Interface contacts:
Residue L8 in chain A is in contact with residue D77 in chain B (closest heavy-atom distance 2.3 Å).
Residue D9 in chain A interacts with residue D77 in chain B (closest heavy-atom distance 4.5 Å).
Residue S7 in chain A is in contact with residue D77 in chain B (closest heavy-atom distance 3.6 Å).
Residue L8 in chain A contacts residue L73 in chain B (closest heavy-atom distance 4.2 Å).
Residue L8 in chain A interacts with residue L81 in chain B (closest heavy-atom distance 3.5 Å).
Residue L8 in chain A contacts residue K78 in chain B (closest heavy-atom distance 4.8 Å).
Residue L8 in chain A interacts with residue S80 in chain B (closest heavy-atom distance 4.6 Å).

These two protein chains interact to form a complex.

Sequence of chain B:
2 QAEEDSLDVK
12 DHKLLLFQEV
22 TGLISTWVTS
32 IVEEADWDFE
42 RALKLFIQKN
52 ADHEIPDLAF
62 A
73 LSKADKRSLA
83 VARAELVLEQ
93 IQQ

Sequence of chain A:
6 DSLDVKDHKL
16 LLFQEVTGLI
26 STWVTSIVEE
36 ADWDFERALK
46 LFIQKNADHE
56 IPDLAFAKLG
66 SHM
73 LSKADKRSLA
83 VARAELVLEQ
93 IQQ